Sequence of chain A:
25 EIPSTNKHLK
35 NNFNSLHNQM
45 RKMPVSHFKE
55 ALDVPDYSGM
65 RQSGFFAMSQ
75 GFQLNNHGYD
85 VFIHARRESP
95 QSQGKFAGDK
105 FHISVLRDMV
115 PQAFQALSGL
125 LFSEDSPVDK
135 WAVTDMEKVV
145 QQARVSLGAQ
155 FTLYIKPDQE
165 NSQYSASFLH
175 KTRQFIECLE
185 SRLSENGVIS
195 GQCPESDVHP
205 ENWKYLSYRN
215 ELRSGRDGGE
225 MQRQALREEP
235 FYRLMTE

The following describes two proteins that form a bound complex.

Contacts between the two chains:
Residue F86 in chain A is in contact with residue G1 in chain B (closest heavy-atom distance 3.8 Å).
Residue K134 in chain A interacts with residue A7 in chain B (closest heavy-atom distance 4.8 Å).
Residue R220 in chain A interacts with residue A3 in chain B (closest heavy-atom distance 3.3 Å).
Residue V85 in chain A contacts residue E2 in chain B (closest heavy-atom distance 4.1 Å).
Residue F86 in chain A interacts with residue E2 in chain B (closest heavy-atom distance 3.6 Å).
Residue R220 in chain A is in contact with residue V5 in chain B (closest heavy-atom distance 2.6 Å).
Residue D84 in chain A is in contact with residue G1 in chain B (closest heavy-atom distance 3.2 Å).
Residue Y83 in chain A contacts residue G1 in chain B (closest heavy-atom distance 4.2 Å).
Residue R220 in chain A is in contact with residue E2 in chain B (closest heavy-atom distance 4.7 Å).
Residue K104 in chain A is in contact with residue V5 in chain B (closest heavy-atom distance 3.9 Å).
Residue R148 in chain A is in contact with residue E2 in chain B (closest heavy-atom distance 4.3 Å).
Residue V149 in chain A is in contact with residue E2 in chain B (closest heavy-atom distance 3.8 Å).
Residue A147 in chain A is in contact with residue E2 in chain B (closest heavy-atom distance 3.5 Å).
Residue F86 in chain A contacts residue A3 in chain B (closest heavy-atom distance 3.4 Å).
Residue E215 in chain A interacts with residue V5 in chain B (closest heavy-atom distance 3.5 Å).
Residue V85 in chain A contacts residue G1 in chain B (closest heavy-atom distance 3.1 Å).
Residue Y158 in chain A contacts residue V5 in chain B (closest heavy-atom distance 3.5 Å).
Residue V143 in chain A contacts residue E2 in chain B (closest heavy-atom distance 4.4 Å).

Sequence of chain B:
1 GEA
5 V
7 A